Sequence of the second protein:
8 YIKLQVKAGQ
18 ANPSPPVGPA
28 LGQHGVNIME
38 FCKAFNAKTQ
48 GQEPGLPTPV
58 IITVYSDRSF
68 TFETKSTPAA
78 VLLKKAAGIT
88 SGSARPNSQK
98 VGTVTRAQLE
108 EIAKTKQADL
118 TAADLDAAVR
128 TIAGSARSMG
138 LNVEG

Interface contacts:
Residue I471 in the first protein interacts with residue V33 in the second protein (closest heavy-atom distance 4.9 Å).
Residue E474 in the first protein is in contact with residue D64 in the second protein (closest heavy-atom distance 2.8 Å).
Residue A467 in the first protein contacts residue G32 in the second protein (closest heavy-atom distance 4.1 Å).
Residue L468 in the first protein is in contact with residue L28 in the second protein (closest heavy-atom distance 4.9 Å).
Residue A466 in the first protein interacts with residue H31 in the second protein (closest heavy-atom distance 4.9 Å).
Residue A466 in the first protein contacts residue G32 in the second protein (closest heavy-atom distance 3.6 Å).
Residue A466 in the first protein contacts residue L28 in the second protein (closest heavy-atom distance 4.8 Å).
Residue W475 in the first protein contacts residue G32 in the second protein (closest heavy-atom distance 4.9 Å).
Residue S660 in the first protein is in contact with residue P22 in the second protein (closest heavy-atom distance 4.6 Å).
Residue I471 in the first protein contacts residue G32 in the second protein (closest heavy-atom distance 4.7 Å).
Residue G661 in the first protein interacts with residue P22 in the second protein (closest heavy-atom distance 3.9 Å).
Residue W475 in the first protein contacts residue H31 in the second protein (closest heavy-atom distance 3.1 Å).
Residue W475 in the first protein contacts residue D64 in the second protein (closest heavy-atom distance 3.0 Å).
Residue A467 in the first protein is in contact with residue L28 in the second protein (closest heavy-atom distance 3.9 Å).
Residue A467 in the first protein contacts residue G29 in the second protein (closest heavy-atom distance 3.2 Å).
Residue G657 in the first protein interacts with residue P22 in the second protein (closest heavy-atom distance 3.1 Å).

Sequence of the first protein:
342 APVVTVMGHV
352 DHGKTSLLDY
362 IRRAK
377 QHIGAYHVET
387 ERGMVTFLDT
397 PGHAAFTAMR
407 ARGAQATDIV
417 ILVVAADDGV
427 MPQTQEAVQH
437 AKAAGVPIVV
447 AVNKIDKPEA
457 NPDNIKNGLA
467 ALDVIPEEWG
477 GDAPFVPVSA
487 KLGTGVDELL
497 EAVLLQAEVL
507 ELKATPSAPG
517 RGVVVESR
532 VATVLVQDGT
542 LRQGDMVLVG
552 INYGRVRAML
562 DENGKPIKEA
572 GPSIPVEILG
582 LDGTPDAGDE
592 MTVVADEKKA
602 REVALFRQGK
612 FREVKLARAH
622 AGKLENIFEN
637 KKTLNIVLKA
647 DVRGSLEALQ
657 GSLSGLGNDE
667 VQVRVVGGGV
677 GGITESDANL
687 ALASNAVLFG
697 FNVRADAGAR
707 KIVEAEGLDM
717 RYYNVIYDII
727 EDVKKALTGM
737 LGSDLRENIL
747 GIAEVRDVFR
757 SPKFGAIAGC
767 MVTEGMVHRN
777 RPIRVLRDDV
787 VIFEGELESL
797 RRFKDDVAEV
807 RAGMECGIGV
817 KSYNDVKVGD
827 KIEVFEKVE

The following describes two proteins that form a bound complex.